The following describes two proteins that form a bound complex.

Contacts between the two chains:
Residue S148 in chain A is in contact with residue R7 in chain B (closest heavy-atom distance 4.3 Å).
Residue Y186 in chain A is in contact with residue D5 in chain B (closest heavy-atom distance 2.7 Å).
Residue W145 in chain A contacts residue P6 in chain B (closest heavy-atom distance 3.3 Å).
Residue Y193 in chain A is in contact with residue W10 in chain B (closest heavy-atom distance 5.0 Å).
Residue E191 in chain A is in contact with residue R11 in chain B (closest heavy-atom distance 3.2 Å).
Residue P190 in chain A interacts with residue R11 in chain B (closest heavy-atom distance 4.6 Å).
Residue E191 in chain A contacts residue C8 in chain B (closest heavy-atom distance 4.2 Å).
Residue C188 in chain A contacts residue C2 in chain B (closest heavy-atom distance 3.8 Å).
Residue S144 in chain A interacts with residue R7 in chain B (closest heavy-atom distance 3.5 Å).
Residue Y186 in chain A is in contact with residue C2 in chain B (closest heavy-atom distance 3.5 Å).
Residue I194 in chain A contacts residue R7 in chain B (closest heavy-atom distance 2.5 Å).
Residue V146 in chain A is in contact with residue R7 in chain B (closest heavy-atom distance 3.9 Å).
Residue D195 in chain A interacts with residue R7 in chain B (closest heavy-atom distance 4.1 Å).
Residue Y91 in chain A is in contact with residue R7 in chain B (closest heavy-atom distance 3.2 Å).
Residue W145 in chain A is in contact with residue R7 in chain B (closest heavy-atom distance 3.4 Å).
Residue C189 in chain A contacts residue C2 in chain B (closest heavy-atom distance 4.4 Å).
Residue C188 in chain A contacts residue C8 in chain B (closest heavy-atom distance 4.5 Å).
Residue C189 in chain A interacts with residue R11 in chain B (closest heavy-atom distance 4.0 Å).
Residue Y193 in chain A interacts with residue C8 in chain B (closest heavy-atom distance 3.1 Å).
Residue Y186 in chain A interacts with residue G1 in chain B (closest heavy-atom distance 3.4 Å).
Residue V146 in chain A is in contact with residue P6 in chain B (closest heavy-atom distance 4.5 Å).
Residue Y186 in chain A is in contact with residue C8 in chain B (closest heavy-atom distance 4.0 Å).
Residue Y193 in chain A contacts residue R7 in chain B (closest heavy-atom distance 3.5 Å).
Residue Y147 in chain A is in contact with residue R7 in chain B (closest heavy-atom distance 3.5 Å).
Residue C189 in chain A contacts residue C8 in chain B (closest heavy-atom distance 4.1 Å).
Residue G143 in chain A is in contact with residue R7 in chain B (closest heavy-atom distance 4.9 Å).
Residue Y193 in chain A interacts with residue R11 in chain B (closest heavy-atom distance 4.2 Å).
Residue Y193 in chain A contacts residue D5 in chain B (closest heavy-atom distance 4.1 Å).

Sequence of chain A:
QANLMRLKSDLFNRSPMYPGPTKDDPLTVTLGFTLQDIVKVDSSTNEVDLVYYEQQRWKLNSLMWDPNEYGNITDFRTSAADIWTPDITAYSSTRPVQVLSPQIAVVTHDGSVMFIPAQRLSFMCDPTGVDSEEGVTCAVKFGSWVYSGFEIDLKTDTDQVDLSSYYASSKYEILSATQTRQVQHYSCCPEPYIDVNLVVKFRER

Sequence of chain B:
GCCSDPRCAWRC